Sequence of protein 2:
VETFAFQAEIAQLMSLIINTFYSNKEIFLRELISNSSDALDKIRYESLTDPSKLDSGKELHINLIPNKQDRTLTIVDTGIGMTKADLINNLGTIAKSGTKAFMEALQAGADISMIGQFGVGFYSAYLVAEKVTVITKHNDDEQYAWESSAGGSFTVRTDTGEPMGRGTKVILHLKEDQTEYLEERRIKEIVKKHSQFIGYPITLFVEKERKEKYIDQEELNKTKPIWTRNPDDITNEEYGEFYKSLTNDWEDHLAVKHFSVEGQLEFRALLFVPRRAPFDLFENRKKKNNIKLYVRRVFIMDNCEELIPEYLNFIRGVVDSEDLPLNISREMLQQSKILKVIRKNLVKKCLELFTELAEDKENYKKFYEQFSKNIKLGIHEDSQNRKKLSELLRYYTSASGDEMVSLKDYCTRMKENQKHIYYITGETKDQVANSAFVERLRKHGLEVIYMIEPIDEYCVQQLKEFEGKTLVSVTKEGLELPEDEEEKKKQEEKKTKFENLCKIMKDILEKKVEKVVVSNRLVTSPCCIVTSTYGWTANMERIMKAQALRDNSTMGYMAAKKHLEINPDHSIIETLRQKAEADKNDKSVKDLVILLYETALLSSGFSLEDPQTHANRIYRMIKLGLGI

Sequence of protein 1:
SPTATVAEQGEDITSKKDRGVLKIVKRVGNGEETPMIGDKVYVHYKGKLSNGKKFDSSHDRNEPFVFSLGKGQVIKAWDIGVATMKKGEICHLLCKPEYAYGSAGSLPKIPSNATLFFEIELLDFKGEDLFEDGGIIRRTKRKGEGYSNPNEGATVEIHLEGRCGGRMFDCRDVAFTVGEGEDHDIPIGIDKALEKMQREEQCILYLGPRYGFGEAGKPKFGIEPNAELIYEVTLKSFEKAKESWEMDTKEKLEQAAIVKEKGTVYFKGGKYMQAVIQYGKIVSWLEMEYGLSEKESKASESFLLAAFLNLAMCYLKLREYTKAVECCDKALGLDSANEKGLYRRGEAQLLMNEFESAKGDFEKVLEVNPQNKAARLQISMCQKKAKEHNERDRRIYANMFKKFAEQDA

Residue-level contacts at the interface:
Residue M691 in protein 2 is in contact with residue F416 in protein 1 (closest heavy-atom distance 4.1 Å).
Residue L694 in protein 2 contacts residue I408 in protein 1 (closest heavy-atom distance 3.1 Å).
Residue L694 in protein 2 interacts with residue Y409 in protein 1 (closest heavy-atom distance 3.9 Å).
Residue R690 in protein 2 contacts residue D420 in protein 1 (closest heavy-atom distance 2.9 Å).
Residue G695 in protein 2 is in contact with residue Y409 in protein 1 (closest heavy-atom distance 3.7 Å).
Residue S658 in protein 2 interacts with residue A417 in protein 1 (closest heavy-atom distance 3.9 Å).
Residue D656 in protein 2 interacts with residue A417 in protein 1 (closest heavy-atom distance 4.9 Å).
Residue M691 in protein 2 is in contact with residue M412 in protein 1 (closest heavy-atom distance 3.5 Å).
Residue L662 in protein 2 contacts residue F413 in protein 1 (closest heavy-atom distance 4.4 Å).
Residue S658 in protein 2 contacts residue F413 in protein 1 (closest heavy-atom distance 3.5 Å).
Residue R690 in protein 2 is in contact with residue F416 in protein 1 (closest heavy-atom distance 3.5 Å).
Residue L694 in protein 2 contacts residue F416 in protein 1 (closest heavy-atom distance 4.7 Å).
Residue K657 in protein 2 is in contact with residue D420 in protein 1 (closest heavy-atom distance 3.7 Å).
Residue D661 in protein 2 interacts with residue F416 in protein 1 (closest heavy-atom distance 4.5 Å).
Residue M691 in protein 2 contacts residue Y409 in protein 1 (closest heavy-atom distance 3.7 Å).
Residue R690 in protein 2 contacts residue K415 in protein 1 (closest heavy-atom distance 5.0 Å).
Residue L694 in protein 2 is in contact with residue M412 in protein 1 (closest heavy-atom distance 3.3 Å).
Residue G695 in protein 2 contacts residue I408 in protein 1 (closest heavy-atom distance 3.8 Å).
Residue M691 in protein 2 interacts with residue F413 in protein 1 (closest heavy-atom distance 4.9 Å).
Residue R690 in protein 2 is in contact with residue Q419 in protein 1 (closest heavy-atom distance 2.9 Å).
Residue L665 in protein 2 is in contact with residue F413 in protein 1 (closest heavy-atom distance 4.2 Å).
Residue K657 in protein 2 interacts with residue A417 in protein 1 (closest heavy-atom distance 2.9 Å).
Residue S658 in protein 2 interacts with residue K414 in protein 1 (closest heavy-atom distance 4.5 Å).
Residue L694 in protein 2 interacts with residue K415 in protein 1 (closest heavy-atom distance 4.2 Å).

These two protein chains interact to form a complex.